Sequence of the second protein:
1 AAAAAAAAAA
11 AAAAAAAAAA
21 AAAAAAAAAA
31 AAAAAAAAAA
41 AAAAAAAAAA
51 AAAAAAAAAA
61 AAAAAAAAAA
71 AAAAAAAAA

Interface contacts:
Residue A3 in the second protein contacts residue A1 in the first protein (closest heavy-atom distance 3.7 Å).
Residue A38 in the second protein is in contact with residue A54 in the first protein (closest heavy-atom distance 4.0 Å).
Residue A38 in the second protein is in contact with residue A55 in the first protein (closest heavy-atom distance 3.4 Å).
Residue A38 in the second protein is in contact with residue A51 in the first protein (closest heavy-atom distance 4.5 Å).
Residue A6 in the second protein is in contact with residue A4 in the first protein (closest heavy-atom distance 3.8 Å).
Residue A37 in the second protein contacts residue A51 in the first protein (closest heavy-atom distance 3.3 Å).
Residue A45 in the second protein is in contact with residue A30 in the first protein (closest heavy-atom distance 3.5 Å).
Residue A6 in the second protein interacts with residue A1 in the first protein (closest heavy-atom distance 4.3 Å).
Residue A4 in the second protein interacts with residue A1 in the first protein (closest heavy-atom distance 4.8 Å).
Residue A5 in the second protein is in contact with residue A1 in the first protein (closest heavy-atom distance 4.6 Å).
Residue A46 in the second protein is in contact with residue A26 in the first protein (closest heavy-atom distance 4.4 Å).
Residue A41 in the second protein contacts residue A30 in the first protein (closest heavy-atom distance 4.9 Å).
Residue A2 in the second protein is in contact with residue A1 in the first protein (closest heavy-atom distance 4.2 Å).

Sequence of the first protein:
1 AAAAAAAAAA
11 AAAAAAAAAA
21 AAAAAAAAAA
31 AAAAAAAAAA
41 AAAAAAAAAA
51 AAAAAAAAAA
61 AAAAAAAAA

This data describes a binding interaction between two proteins.